Sequence of protein 1:
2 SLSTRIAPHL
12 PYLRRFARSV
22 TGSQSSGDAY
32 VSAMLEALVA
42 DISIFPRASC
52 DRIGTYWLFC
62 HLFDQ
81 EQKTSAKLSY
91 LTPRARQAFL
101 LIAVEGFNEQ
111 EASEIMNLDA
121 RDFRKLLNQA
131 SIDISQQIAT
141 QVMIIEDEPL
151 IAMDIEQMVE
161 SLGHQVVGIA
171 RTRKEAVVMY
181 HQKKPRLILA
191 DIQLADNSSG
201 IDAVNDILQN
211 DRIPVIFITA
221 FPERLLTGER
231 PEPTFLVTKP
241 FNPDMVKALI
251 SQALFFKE

These two protein chains interact to form a complex.

Residue-level contacts at the interface:
Residue S20 in protein 1 interacts with residue Y48 in protein 2 (closest heavy-atom distance 3.4 Å).
Residue S131 in protein 1 interacts with residue N37 in protein 2 (closest heavy-atom distance 3.8 Å).
Residue I43 in protein 1 contacts residue E71 in protein 2 (closest heavy-atom distance 3.6 Å).
Residue F99 in protein 1 contacts residue L44 in protein 2 (closest heavy-atom distance 4.1 Å).
Residue F99 in protein 1 interacts with residue L34 in protein 2 (closest heavy-atom distance 4.0 Å).
Residue V40 in protein 1 interacts with residue L67 in protein 2 (closest heavy-atom distance 3.8 Å).
Residue V40 in protein 1 is in contact with residue R66 in protein 2 (closest heavy-atom distance 4.1 Å).
Residue R15 in protein 1 is in contact with residue L60 in protein 2 (closest heavy-atom distance 3.6 Å).
Residue S2 in protein 1 contacts residue E71 in protein 2 (closest heavy-atom distance 3.5 Å).
Residue L3 in protein 1 is in contact with residue E71 in protein 2 (closest heavy-atom distance 2.8 Å).
Residue S135 in protein 1 interacts with residue V36 in protein 2 (closest heavy-atom distance 4.1 Å).
Residue L11 in protein 1 contacts residue L64 in protein 2 (closest heavy-atom distance 4.0 Å).
Residue V40 in protein 1 is in contact with residue A70 in protein 2 (closest heavy-atom distance 4.0 Å).
Residue G106 in protein 1 contacts residue H26 in protein 2 (closest heavy-atom distance 3.7 Å).
Residue S4 in protein 1 interacts with residue E68 in protein 2 (closest heavy-atom distance 3.8 Å).
Residue V104 in protein 1 contacts residue L44 in protein 2 (closest heavy-atom distance 4.2 Å).
Residue L39 in protein 1 interacts with residue L67 in protein 2 (closest heavy-atom distance 3.7 Å).
Residue E37 in protein 1 contacts residue R66 in protein 2 (closest heavy-atom distance 2.6 Å).
Residue A8 in protein 1 interacts with residue L64 in protein 2 (closest heavy-atom distance 3.7 Å).
Residue L36 in protein 1 contacts residue L60 in protein 2 (closest heavy-atom distance 4.1 Å).
Residue T84 in protein 1 is in contact with residue L44 in protein 2 (closest heavy-atom distance 3.7 Å).
Residue R124 in protein 1 is in contact with residue L33 in protein 2 (closest heavy-atom distance 4.0 Å).
Residue R15 in protein 1 is in contact with residue E53 in protein 2 (closest heavy-atom distance 3.9 Å).
Residue S33 in protein 1 is in contact with residue L63 in protein 2 (closest heavy-atom distance 4.0 Å).
Residue V32 in protein 1 is in contact with residue L60 in protein 2 (closest heavy-atom distance 4.1 Å).
Residue R16 in protein 1 interacts with residue Q52 in protein 2 (closest heavy-atom distance 3.2 Å).
Residue R15 in protein 1 is in contact with residue A55 in protein 2 (closest heavy-atom distance 3.2 Å).
Residue R15 in protein 1 is in contact with residue P57 in protein 2 (closest heavy-atom distance 3.5 Å).
Residue P12 in protein 1 interacts with residue Q52 in protein 2 (closest heavy-atom distance 2.8 Å).
Residue E109 in protein 1 interacts with residue L33 in protein 2 (closest heavy-atom distance 3.5 Å).
Residue L88 in protein 1 is in contact with residue Y48 in protein 2 (closest heavy-atom distance 4.0 Å).
Residue R16 in protein 1 is in contact with residue Y48 in protein 2 (closest heavy-atom distance 3.9 Å).
Residue L162 in protein 1 is in contact with residue V36 in protein 2 (closest heavy-atom distance 3.9 Å).
Residue T84 in protein 1 interacts with residue F47 in protein 2 (closest heavy-atom distance 3.8 Å).
Residue I102 in protein 1 is in contact with residue L34 in protein 2 (closest heavy-atom distance 4.1 Å).
Residue R15 in protein 1 is in contact with residue L56 in protein 2 (closest heavy-atom distance 3.4 Å).
Residue A103 in protein 1 interacts with residue R45 in protein 2 (closest heavy-atom distance 2.9 Å).
Residue L11 in protein 1 interacts with residue L56 in protein 2 (closest heavy-atom distance 3.8 Å).
Residue I102 in protein 1 interacts with residue G30 in protein 2 (closest heavy-atom distance 3.8 Å).
Residue D29 in protein 1 interacts with residue P57 in protein 2 (closest heavy-atom distance 3.7 Å).
Residue S33 in protein 1 interacts with residue L60 in protein 2 (closest heavy-atom distance 3.4 Å).
Residue R19 in protein 1 interacts with residue I51 in protein 2 (closest heavy-atom distance 3.2 Å).
Residue I134 in protein 1 interacts with residue I40 in protein 2 (closest heavy-atom distance 4.0 Å).
Residue L127 in protein 1 interacts with residue L34 in protein 2 (closest heavy-atom distance 4.0 Å).
Residue S4 in protein 1 interacts with residue L67 in protein 2 (closest heavy-atom distance 4.0 Å).
Residue S2 in protein 1 contacts residue E68 in protein 2 (closest heavy-atom distance 4.0 Å).
Residue V104 in protein 1 is in contact with residue Y48 in protein 2 (closest heavy-atom distance 4.2 Å).
Residue G106 in protein 1 is in contact with residue F27 in protein 2 (closest heavy-atom distance 3.4 Å).
Residue L127 in protein 1 contacts residue L33 in protein 2 (closest heavy-atom distance 3.5 Å).
Residue L36 in protein 1 interacts with residue L63 in protein 2 (closest heavy-atom distance 3.8 Å).
Residue E81 in protein 1 is in contact with residue F47 in protein 2 (closest heavy-atom distance 3.5 Å).
Residue A103 in protein 1 is in contact with residue L34 in protein 2 (closest heavy-atom distance 3.6 Å).
Residue V104 in protein 1 interacts with residue F27 in protein 2 (closest heavy-atom distance 3.4 Å).
Residue A103 in protein 1 interacts with residue F27 in protein 2 (closest heavy-atom distance 4.0 Å).
Residue I134 in protein 1 interacts with residue N37 in protein 2 (closest heavy-atom distance 3.6 Å).
Residue S4 in protein 1 interacts with residue L64 in protein 2 (closest heavy-atom distance 2.6 Å).
Residue A103 in protein 1 contacts residue A41 in protein 2 (closest heavy-atom distance 3.8 Å).
Residue V104 in protein 1 is in contact with residue R45 in protein 2 (closest heavy-atom distance 3.9 Å).
Residue E37 in protein 1 interacts with residue L63 in protein 2 (closest heavy-atom distance 3.5 Å).
Residue R15 in protein 1 is in contact with residue Q52 in protein 2 (closest heavy-atom distance 4.0 Å).

Sequence of protein 2:
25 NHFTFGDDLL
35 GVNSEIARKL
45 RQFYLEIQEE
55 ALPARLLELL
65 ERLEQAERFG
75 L